Sequence of protein 2:
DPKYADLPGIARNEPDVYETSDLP

Sequence of protein 1:
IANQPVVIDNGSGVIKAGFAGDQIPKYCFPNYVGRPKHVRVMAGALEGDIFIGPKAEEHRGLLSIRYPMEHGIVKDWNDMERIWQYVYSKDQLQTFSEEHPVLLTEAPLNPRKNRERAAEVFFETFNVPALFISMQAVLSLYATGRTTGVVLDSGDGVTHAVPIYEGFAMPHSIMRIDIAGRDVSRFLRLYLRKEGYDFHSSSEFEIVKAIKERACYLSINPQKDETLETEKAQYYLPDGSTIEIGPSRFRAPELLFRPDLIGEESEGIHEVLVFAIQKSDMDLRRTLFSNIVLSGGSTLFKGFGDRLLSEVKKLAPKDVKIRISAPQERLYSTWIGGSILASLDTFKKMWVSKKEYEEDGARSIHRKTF

The following describes two proteins that form a bound complex.

Interface contacts:
Residue K327 in protein 1 is in contact with residue D24 in protein 2 (closest heavy-atom distance 2.8 Å).
Residue K319 in protein 1 contacts residue T22 in protein 2 (closest heavy-atom distance 3.4 Å).
Residue L315 in protein 1 contacts residue E21 in protein 2 (closest heavy-atom distance 3.7 Å).
Residue I328 in protein 1 interacts with residue T22 in protein 2 (closest heavy-atom distance 3.2 Å).
Residue A332 in protein 1 contacts residue V19 in protein 2 (closest heavy-atom distance 4.6 Å).
Residue Q334 in protein 1 contacts residue D18 in protein 2 (closest heavy-atom distance 4.8 Å).
Residue R336 in protein 1 is in contact with residue E16 in protein 2 (closest heavy-atom distance 4.6 Å).
Residue Y338 in protein 1 contacts residue G11 in protein 2 (closest heavy-atom distance 3.0 Å).
Residue I330 in protein 1 is in contact with residue Y20 in protein 2 (closest heavy-atom distance 2.8 Å).
Residue L315 in protein 1 contacts residue Y20 in protein 2 (closest heavy-atom distance 3.9 Å).
Residue Q334 in protein 1 is in contact with residue A13 in protein 2 (closest heavy-atom distance 3.7 Å).
Residue D325 in protein 1 contacts residue L25 in protein 2 (closest heavy-atom distance 3.9 Å).
Residue I328 in protein 1 interacts with residue Y20 in protein 2 (closest heavy-atom distance 4.2 Å).
Residue I30 in protein 1 interacts with residue L9 in protein 2 (closest heavy-atom distance 3.9 Å).
Residue D312 in protein 1 is in contact with residue Y20 in protein 2 (closest heavy-atom distance 3.2 Å).
Residue Q29 in protein 1 is in contact with residue K5 in protein 2 (closest heavy-atom distance 4.7 Å).
Residue L306 in protein 1 interacts with residue G11 in protein 2 (closest heavy-atom distance 3.8 Å).
Residue R329 in protein 1 is in contact with residue V19 in protein 2 (closest heavy-atom distance 3.3 Å).
Residue I330 in protein 1 is in contact with residue E21 in protein 2 (closest heavy-atom distance 4.8 Å).
Residue Q334 in protein 1 is in contact with residue Y6 in protein 2 (closest heavy-atom distance 4.4 Å).
Residue I30 in protein 1 is in contact with residue D8 in protein 2 (closest heavy-atom distance 4.8 Å).
Residue K308 in protein 1 contacts residue N15 in protein 2 (closest heavy-atom distance 4.7 Å).
Residue G311 in protein 1 contacts residue Y20 in protein 2 (closest heavy-atom distance 3.8 Å).
Residue S331 in protein 1 interacts with residue D18 in protein 2 (closest heavy-atom distance 3.8 Å).
Residue L306 in protein 1 interacts with residue A13 in protein 2 (closest heavy-atom distance 3.7 Å).
Residue Q334 in protein 1 is in contact with residue R14 in protein 2 (closest heavy-atom distance 4.5 Å).
Residue I328 in protein 1 is in contact with residue E21 in protein 2 (closest heavy-atom distance 3.1 Å).
Residue S331 in protein 1 interacts with residue V19 in protein 2 (closest heavy-atom distance 4.3 Å).
Residue L337 in protein 1 interacts with residue G11 in protein 2 (closest heavy-atom distance 3.8 Å).
Residue I330 in protein 1 is in contact with residue D18 in protein 2 (closest heavy-atom distance 4.2 Å).
Residue I342 in protein 1 contacts residue Y6 in protein 2 (closest heavy-atom distance 3.9 Å).
Residue I30 in protein 1 contacts residue Y6 in protein 2 (closest heavy-atom distance 3.5 Å).
Residue Y338 in protein 1 interacts with residue L9 in protein 2 (closest heavy-atom distance 3.8 Å).
Residue K308 in protein 1 is in contact with residue E16 in protein 2 (closest heavy-atom distance 3.5 Å).
Residue G309 in protein 1 is in contact with residue E16 in protein 2 (closest heavy-atom distance 4.2 Å).
Residue A332 in protein 1 is in contact with residue D18 in protein 2 (closest heavy-atom distance 2.9 Å).
Residue P333 in protein 1 contacts residue D18 in protein 2 (closest heavy-atom distance 4.1 Å).
Residue L315 in protein 1 interacts with residue T22 in protein 2 (closest heavy-atom distance 3.8 Å).
Residue Q334 in protein 1 interacts with residue D3 in protein 2 (closest heavy-atom distance 3.3 Å).
Residue Y338 in protein 1 interacts with residue I12 in protein 2 (closest heavy-atom distance 3.8 Å).
Residue E335 in protein 1 contacts residue I12 in protein 2 (closest heavy-atom distance 3.7 Å).
Residue Q334 in protein 1 is in contact with residue I12 in protein 2 (closest heavy-atom distance 3.9 Å).
Residue R329 in protein 1 is in contact with residue Y20 in protein 2 (closest heavy-atom distance 3.8 Å).
Residue F307 in protein 1 contacts residue E16 in protein 2 (closest heavy-atom distance 4.8 Å).
Residue R336 in protein 1 interacts with residue P17 in protein 2 (closest heavy-atom distance 4.8 Å).
Residue K327 in protein 1 is in contact with residue E21 in protein 2 (closest heavy-atom distance 4.6 Å).
Residue Y338 in protein 1 contacts residue P10 in protein 2 (closest heavy-atom distance 3.3 Å).
Residue E335 in protein 1 interacts with residue Y6 in protein 2 (closest heavy-atom distance 3.0 Å).
Residue R336 in protein 1 contacts residue Y20 in protein 2 (closest heavy-atom distance 4.8 Å).
Residue K308 in protein 1 interacts with residue R14 in protein 2 (closest heavy-atom distance 4.7 Å).
Residue P31 in protein 1 interacts with residue L9 in protein 2 (closest heavy-atom distance 4.0 Å).
Residue Q29 in protein 1 contacts residue Y6 in protein 2 (closest heavy-atom distance 4.3 Å).
Residue I330 in protein 1 contacts residue V19 in protein 2 (closest heavy-atom distance 3.8 Å).
Residue R329 in protein 1 interacts with residue E21 in protein 2 (closest heavy-atom distance 3.3 Å).
Residue A332 in protein 1 is in contact with residue P17 in protein 2 (closest heavy-atom distance 4.2 Å).
Residue I30 in protein 1 interacts with residue K5 in protein 2 (closest heavy-atom distance 3.7 Å).
Residue L306 in protein 1 contacts residue E16 in protein 2 (closest heavy-atom distance 4.6 Å).
Residue A332 in protein 1 is in contact with residue Y20 in protein 2 (closest heavy-atom distance 3.6 Å).
Residue V326 in protein 1 is in contact with residue T22 in protein 2 (closest heavy-atom distance 3.9 Å).
Residue K327 in protein 1 interacts with residue T22 in protein 2 (closest heavy-atom distance 3.7 Å).